Contacts between the two chains:
Residue K900 in chain B interacts with residue G282 in chain A (closest heavy-atom distance 5.0 Å).
Residue L901 in chain B interacts with residue V284 in chain A (closest heavy-atom distance 3.7 Å).
Residue P897 in chain B interacts with residue V284 in chain A (closest heavy-atom distance 3.7 Å).
Residue E898 in chain B interacts with residue G288 in chain A (closest heavy-atom distance 4.0 Å).
Residue E898 in chain B interacts with residue G287 in chain A (closest heavy-atom distance 4.8 Å).
Residue L901 in chain B is in contact with residue L285 in chain A (closest heavy-atom distance 4.7 Å).
Residue P897 in chain B interacts with residue G288 in chain A (closest heavy-atom distance 4.8 Å).
Residue K900 in chain B interacts with residue V284 in chain A (closest heavy-atom distance 4.9 Å).
Residue K900 in chain B contacts residue A280 in chain A (closest heavy-atom distance 4.4 Å).

Sequence of chain B:
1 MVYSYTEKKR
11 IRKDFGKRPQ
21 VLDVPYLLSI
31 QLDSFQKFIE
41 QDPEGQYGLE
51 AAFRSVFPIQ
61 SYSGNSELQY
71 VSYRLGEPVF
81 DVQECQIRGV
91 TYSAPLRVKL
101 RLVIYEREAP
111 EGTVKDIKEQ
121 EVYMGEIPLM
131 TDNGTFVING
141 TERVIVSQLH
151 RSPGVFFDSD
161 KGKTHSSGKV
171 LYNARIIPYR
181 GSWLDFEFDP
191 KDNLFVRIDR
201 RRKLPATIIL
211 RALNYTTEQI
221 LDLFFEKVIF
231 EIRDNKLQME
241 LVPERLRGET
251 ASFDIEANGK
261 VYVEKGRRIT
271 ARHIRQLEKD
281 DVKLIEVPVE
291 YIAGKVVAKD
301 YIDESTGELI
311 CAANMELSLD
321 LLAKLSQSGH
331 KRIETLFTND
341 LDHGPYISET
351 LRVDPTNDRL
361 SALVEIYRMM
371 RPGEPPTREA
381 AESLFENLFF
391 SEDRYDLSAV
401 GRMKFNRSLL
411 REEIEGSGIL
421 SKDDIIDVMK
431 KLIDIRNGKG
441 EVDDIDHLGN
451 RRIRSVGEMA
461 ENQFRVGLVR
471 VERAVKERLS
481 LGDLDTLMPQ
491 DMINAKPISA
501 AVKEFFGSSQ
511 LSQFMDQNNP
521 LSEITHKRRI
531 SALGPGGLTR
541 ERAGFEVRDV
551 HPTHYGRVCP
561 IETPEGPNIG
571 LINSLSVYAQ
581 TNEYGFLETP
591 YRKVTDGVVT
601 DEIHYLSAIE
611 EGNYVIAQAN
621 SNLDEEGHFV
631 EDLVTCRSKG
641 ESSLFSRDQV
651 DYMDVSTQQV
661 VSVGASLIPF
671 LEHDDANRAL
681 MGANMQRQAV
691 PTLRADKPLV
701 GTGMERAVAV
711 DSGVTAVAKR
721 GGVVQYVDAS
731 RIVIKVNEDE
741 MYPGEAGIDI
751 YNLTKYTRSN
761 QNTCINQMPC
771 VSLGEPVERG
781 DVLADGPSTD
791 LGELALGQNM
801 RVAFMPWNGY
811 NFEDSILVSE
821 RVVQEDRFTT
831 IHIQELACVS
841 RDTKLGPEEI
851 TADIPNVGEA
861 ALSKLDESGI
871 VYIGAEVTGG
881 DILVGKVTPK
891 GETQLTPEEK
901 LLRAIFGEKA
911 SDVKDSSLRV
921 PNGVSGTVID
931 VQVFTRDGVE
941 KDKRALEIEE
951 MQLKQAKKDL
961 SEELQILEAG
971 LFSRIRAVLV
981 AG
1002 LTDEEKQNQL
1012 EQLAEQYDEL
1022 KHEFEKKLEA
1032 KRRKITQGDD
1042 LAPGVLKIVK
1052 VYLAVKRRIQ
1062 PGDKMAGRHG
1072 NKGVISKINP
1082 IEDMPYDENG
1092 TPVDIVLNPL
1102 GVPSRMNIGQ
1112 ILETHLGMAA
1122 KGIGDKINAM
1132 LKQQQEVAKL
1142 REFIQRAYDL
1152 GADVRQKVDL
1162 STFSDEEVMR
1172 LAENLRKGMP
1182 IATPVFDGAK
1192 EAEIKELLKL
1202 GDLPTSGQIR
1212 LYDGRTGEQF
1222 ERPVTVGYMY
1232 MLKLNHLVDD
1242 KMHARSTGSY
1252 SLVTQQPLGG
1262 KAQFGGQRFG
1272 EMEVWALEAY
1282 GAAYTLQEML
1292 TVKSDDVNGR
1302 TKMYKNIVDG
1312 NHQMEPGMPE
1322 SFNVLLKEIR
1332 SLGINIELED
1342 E

This data describes a binding interaction between two proteins.

Sequence of chain A:
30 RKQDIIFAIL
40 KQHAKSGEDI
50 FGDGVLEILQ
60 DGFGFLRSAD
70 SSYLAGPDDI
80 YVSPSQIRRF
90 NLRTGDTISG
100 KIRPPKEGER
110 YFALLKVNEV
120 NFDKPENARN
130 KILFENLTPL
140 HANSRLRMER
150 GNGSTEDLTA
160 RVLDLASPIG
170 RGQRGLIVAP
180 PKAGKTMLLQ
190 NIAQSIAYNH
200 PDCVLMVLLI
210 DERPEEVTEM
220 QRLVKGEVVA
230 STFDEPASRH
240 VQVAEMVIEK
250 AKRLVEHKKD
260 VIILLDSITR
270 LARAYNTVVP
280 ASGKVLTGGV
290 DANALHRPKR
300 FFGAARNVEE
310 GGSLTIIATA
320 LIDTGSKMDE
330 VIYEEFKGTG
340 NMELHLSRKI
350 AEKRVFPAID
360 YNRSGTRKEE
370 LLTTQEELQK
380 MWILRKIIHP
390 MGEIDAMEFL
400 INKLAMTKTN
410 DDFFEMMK